Sequence of protein 1:
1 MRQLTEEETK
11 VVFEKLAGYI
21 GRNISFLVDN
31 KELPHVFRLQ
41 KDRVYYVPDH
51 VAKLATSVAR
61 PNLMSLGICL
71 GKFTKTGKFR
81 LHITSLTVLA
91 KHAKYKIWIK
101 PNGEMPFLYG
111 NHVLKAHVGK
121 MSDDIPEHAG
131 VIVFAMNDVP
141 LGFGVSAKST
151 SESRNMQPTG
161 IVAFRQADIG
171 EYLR

The following describes two proteins that form a bound complex.

Sequence of protein 2:
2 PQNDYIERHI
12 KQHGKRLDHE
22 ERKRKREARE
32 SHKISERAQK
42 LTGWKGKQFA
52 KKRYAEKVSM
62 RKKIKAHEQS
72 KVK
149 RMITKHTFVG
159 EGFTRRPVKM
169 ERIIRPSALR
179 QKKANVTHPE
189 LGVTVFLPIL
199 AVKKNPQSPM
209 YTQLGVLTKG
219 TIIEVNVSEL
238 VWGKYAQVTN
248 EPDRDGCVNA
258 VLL

Residue-level contacts at the interface:
Residue R163 in protein 2 contacts residue E171 in protein 1 (closest heavy-atom distance 3.5 Å).
Residue R164 in protein 2 is in contact with residue R174 in protein 1 (closest heavy-atom distance 4.1 Å).
Residue P165 in protein 2 contacts residue R174 in protein 1 (closest heavy-atom distance 3.2 Å).
Residue R163 in protein 2 is in contact with residue D168 in protein 1 (closest heavy-atom distance 2.8 Å).
Residue G160 in protein 2 is in contact with residue L173 in protein 1 (closest heavy-atom distance 4.8 Å).
Residue R163 in protein 2 interacts with residue L173 in protein 1 (closest heavy-atom distance 3.8 Å).
Residue R163 in protein 2 contacts residue R174 in protein 1 (closest heavy-atom distance 3.2 Å).
Residue R163 in protein 2 interacts with residue L108 in protein 1 (closest heavy-atom distance 3.7 Å).
Residue T162 in protein 2 interacts with residue Y109 in protein 1 (closest heavy-atom distance 4.8 Å).
Residue R163 in protein 2 is in contact with residue G170 in protein 1 (closest heavy-atom distance 3.5 Å).
Residue T162 in protein 2 interacts with residue L173 in protein 1 (closest heavy-atom distance 3.3 Å).
Residue R163 in protein 2 contacts residue R165 in protein 1 (closest heavy-atom distance 4.5 Å).
Residue V166 in protein 2 interacts with residue R174 in protein 1 (closest heavy-atom distance 3.5 Å).
Residue R163 in protein 2 is in contact with residue Y109 in protein 1 (closest heavy-atom distance 2.8 Å).
Residue R163 in protein 2 is in contact with residue G110 in protein 1 (closest heavy-atom distance 3.8 Å).